Sequence of chain B:
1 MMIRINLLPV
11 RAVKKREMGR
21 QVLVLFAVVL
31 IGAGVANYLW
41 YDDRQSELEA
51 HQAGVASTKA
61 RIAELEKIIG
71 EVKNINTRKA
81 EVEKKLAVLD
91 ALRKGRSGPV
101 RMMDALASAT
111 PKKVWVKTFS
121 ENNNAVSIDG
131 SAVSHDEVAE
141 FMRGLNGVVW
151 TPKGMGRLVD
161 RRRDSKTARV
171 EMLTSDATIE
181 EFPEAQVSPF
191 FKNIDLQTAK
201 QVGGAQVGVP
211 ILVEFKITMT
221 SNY

These two protein chains interact to form a complex.

Contacts between the two chains:
Residue S165 in chain B is in contact with residue G62 in chain A (closest heavy-atom distance 4.0 Å).
Residue K166 in chain B contacts residue G62 in chain A (closest heavy-atom distance 5.0 Å).
Residue D164 in chain B is in contact with residue G62 in chain A (closest heavy-atom distance 4.9 Å).

Sequence of chain A:
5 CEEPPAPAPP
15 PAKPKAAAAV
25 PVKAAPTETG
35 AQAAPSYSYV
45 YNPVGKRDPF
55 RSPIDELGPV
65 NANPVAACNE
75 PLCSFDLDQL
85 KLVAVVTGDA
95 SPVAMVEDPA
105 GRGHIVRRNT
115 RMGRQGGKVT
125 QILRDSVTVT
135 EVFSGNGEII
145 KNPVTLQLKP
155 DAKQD